Sequence of chain A:
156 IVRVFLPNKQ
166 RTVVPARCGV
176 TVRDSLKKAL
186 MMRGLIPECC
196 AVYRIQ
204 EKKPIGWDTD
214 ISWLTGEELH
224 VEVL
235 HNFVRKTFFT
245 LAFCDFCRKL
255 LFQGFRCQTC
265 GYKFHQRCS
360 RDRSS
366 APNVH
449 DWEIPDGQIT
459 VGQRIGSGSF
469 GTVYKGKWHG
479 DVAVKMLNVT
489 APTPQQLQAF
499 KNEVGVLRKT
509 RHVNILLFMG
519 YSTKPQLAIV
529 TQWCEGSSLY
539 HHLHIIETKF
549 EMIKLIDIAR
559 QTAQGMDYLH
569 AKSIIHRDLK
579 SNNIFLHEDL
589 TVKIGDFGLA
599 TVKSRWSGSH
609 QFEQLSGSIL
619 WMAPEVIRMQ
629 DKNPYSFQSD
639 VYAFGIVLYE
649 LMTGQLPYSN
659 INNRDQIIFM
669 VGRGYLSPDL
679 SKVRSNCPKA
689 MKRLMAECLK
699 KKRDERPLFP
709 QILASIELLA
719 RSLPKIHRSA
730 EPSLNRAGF

Sequence of chain B:
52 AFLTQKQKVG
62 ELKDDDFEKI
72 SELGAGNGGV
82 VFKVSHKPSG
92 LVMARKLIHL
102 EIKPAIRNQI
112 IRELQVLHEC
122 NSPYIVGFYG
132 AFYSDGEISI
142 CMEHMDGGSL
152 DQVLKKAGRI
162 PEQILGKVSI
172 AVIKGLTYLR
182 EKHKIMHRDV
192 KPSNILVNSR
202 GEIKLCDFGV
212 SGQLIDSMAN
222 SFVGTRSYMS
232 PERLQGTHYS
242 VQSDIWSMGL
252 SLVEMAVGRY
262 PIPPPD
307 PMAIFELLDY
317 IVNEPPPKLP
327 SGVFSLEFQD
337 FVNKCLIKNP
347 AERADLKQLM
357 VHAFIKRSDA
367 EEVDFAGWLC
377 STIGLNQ

The following describes two proteins that form a bound complex.

Residue-level contacts at the interface:
Residue I666 in chain A contacts residue F311 in chain B (closest heavy-atom distance 3.3 Å).
Residue N661 in chain A contacts residue R234 in chain B (closest heavy-atom distance 3.5 Å).
Residue D663 in chain A interacts with residue L235 in chain B (closest heavy-atom distance 3.4 Å).
Residue I665 in chain A is in contact with residue N221 in chain B (closest heavy-atom distance 3.2 Å).
Residue I659 in chain A contacts residue D217 in chain B (closest heavy-atom distance 2.8 Å).
Residue H542 in chain A contacts residue K104 in chain B (closest heavy-atom distance 3.2 Å).
Residue N660 in chain A contacts residue A220 in chain B (closest heavy-atom distance 4.7 Å).
Residue Y673 in chain A is in contact with residue Q236 in chain B (closest heavy-atom distance 3.9 Å).
Residue R662 in chain A interacts with residue V224 in chain B (closest heavy-atom distance 3.2 Å).
Residue I666 in chain A is in contact with residue L314 in chain B (closest heavy-atom distance 4.7 Å).
Residue R662 in chain A contacts residue M230 in chain B (closest heavy-atom distance 4.7 Å).
Residue G615 in chain A interacts with residue V224 in chain B (closest heavy-atom distance 3.4 Å).
Residue N660 in chain A is in contact with residue G213 in chain B (closest heavy-atom distance 4.4 Å).
Residue M668 in chain A interacts with residue L235 in chain B (closest heavy-atom distance 3.4 Å).
Residue N661 in chain A is in contact with residue N221 in chain B (closest heavy-atom distance 4.6 Å).
Residue H539 in chain A contacts residue E102 in chain B (closest heavy-atom distance 4.7 Å).
Residue N660 in chain A contacts residue R234 in chain B (closest heavy-atom distance 4.7 Å).
Residue R671 in chain A contacts residue D315 in chain B (closest heavy-atom distance 3.7 Å).
Residue L613 in chain A contacts residue V224 in chain B (closest heavy-atom distance 4.1 Å).
Residue D663 in chain A interacts with residue M230 in chain B (closest heavy-atom distance 3.7 Å).
Residue Q628 in chain A contacts residue F311 in chain B (closest heavy-atom distance 4.5 Å).
Residue Q628 in chain A interacts with residue E312 in chain B (closest heavy-atom distance 4.3 Å).
Residue R662 in chain A is in contact with residue A220 in chain B (closest heavy-atom distance 2.5 Å).
Residue N660 in chain A contacts residue D217 in chain B (closest heavy-atom distance 3.1 Å).
Residue D663 in chain A is in contact with residue S228 in chain B (closest heavy-atom distance 3.8 Å).
Residue S657 in chain A is in contact with residue D217 in chain B (closest heavy-atom distance 3.7 Å).
Residue F667 in chain A interacts with residue L235 in chain B (closest heavy-atom distance 3.7 Å).
Residue F667 in chain A interacts with residue F311 in chain B (closest heavy-atom distance 3.5 Å).
Residue R671 in chain A is in contact with residue F311 in chain B (closest heavy-atom distance 3.1 Å).
Residue G670 in chain A is in contact with residue F311 in chain B (closest heavy-atom distance 3.6 Å).
Residue M668 in chain A interacts with residue Q236 in chain B (closest heavy-atom distance 3.2 Å).
Residue Q664 in chain A interacts with residue R234 in chain B (closest heavy-atom distance 2.8 Å).
Residue Q664 in chain A interacts with residue T238 in chain B (closest heavy-atom distance 4.0 Å).
Residue R626 in chain A interacts with residue F311 in chain B (closest heavy-atom distance 4.1 Å).
Residue M668 in chain A is in contact with residue G237 in chain B (closest heavy-atom distance 3.5 Å).
Residue L618 in chain A interacts with residue N221 in chain B (closest heavy-atom distance 4.5 Å).
Residue R626 in chain A interacts with residue A309 in chain B (closest heavy-atom distance 4.4 Å).
Residue N661 in chain A is in contact with residue A220 in chain B (closest heavy-atom distance 3.1 Å).
Residue R662 in chain A interacts with residue F223 in chain B (closest heavy-atom distance 3.2 Å).
Residue F667 in chain A contacts residue L314 in chain B (closest heavy-atom distance 4.1 Å).
Residue I625 in chain A interacts with residue F311 in chain B (closest heavy-atom distance 3.5 Å).
Residue N661 in chain A interacts with residue M230 in chain B (closest heavy-atom distance 3.9 Å).
Residue Y538 in chain A interacts with residue E102 in chain B (closest heavy-atom distance 3.5 Å).
Residue I543 in chain A interacts with residue K104 in chain B (closest heavy-atom distance 4.6 Å).
Residue I617 in chain A contacts residue N221 in chain B (closest heavy-atom distance 4.2 Å).
Residue R662 in chain A is in contact with residue N221 in chain B (closest heavy-atom distance 3.0 Å).
Residue D663 in chain A interacts with residue L314 in chain B (closest heavy-atom distance 3.2 Å).
Residue F667 in chain A is in contact with residue V318 in chain B (closest heavy-atom distance 3.4 Å).
Residue Q664 in chain A contacts residue Q236 in chain B (closest heavy-atom distance 3.7 Å).
Residue F667 in chain A interacts with residue Q236 in chain B (closest heavy-atom distance 4.1 Å).
Residue Q664 in chain A contacts residue G237 in chain B (closest heavy-atom distance 2.9 Å).
Residue R662 in chain A contacts residue S222 in chain B (closest heavy-atom distance 3.1 Å).
Residue N661 in chain A is in contact with residue D217 in chain B (closest heavy-atom distance 4.1 Å).
Residue H542 in chain A interacts with residue I103 in chain B (closest heavy-atom distance 4.3 Å).
Residue Q664 in chain A interacts with residue L235 in chain B (closest heavy-atom distance 3.0 Å).
Residue I543 in chain A contacts residue E102 in chain B (closest heavy-atom distance 3.7 Å).
Residue L613 in chain A is in contact with residue I310 in chain B (closest heavy-atom distance 3.7 Å).
Residue Y656 in chain A interacts with residue N221 in chain B (closest heavy-atom distance 4.5 Å).
Residue I543 in chain A is in contact with residue I103 in chain B (closest heavy-atom distance 4.3 Å).
Residue N660 in chain A contacts residue I216 in chain B (closest heavy-atom distance 4.3 Å).